These two protein chains interact to form a complex.

Sequence of chain A:
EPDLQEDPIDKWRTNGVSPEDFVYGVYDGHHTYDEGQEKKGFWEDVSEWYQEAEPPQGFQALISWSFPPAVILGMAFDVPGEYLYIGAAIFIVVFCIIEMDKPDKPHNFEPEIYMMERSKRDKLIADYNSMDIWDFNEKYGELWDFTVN

Sequence of chain B:
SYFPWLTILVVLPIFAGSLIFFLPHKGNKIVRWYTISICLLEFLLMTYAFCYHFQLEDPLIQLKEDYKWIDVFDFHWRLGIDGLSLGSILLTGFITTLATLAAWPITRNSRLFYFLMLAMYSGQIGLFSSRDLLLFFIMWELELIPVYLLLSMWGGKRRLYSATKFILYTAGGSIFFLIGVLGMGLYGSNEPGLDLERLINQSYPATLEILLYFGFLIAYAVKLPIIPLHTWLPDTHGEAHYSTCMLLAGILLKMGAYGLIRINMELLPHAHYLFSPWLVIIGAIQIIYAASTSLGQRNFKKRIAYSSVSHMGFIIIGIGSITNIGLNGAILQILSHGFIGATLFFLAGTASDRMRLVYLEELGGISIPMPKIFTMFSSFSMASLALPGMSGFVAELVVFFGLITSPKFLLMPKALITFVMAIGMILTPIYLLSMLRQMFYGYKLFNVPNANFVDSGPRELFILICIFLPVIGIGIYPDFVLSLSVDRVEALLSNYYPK

Interface contacts:
Residue G442 in chain B is in contact with residue S24 in chain A (closest heavy-atom distance 4.2 Å).
Residue Y443 in chain B is in contact with residue P25 in chain A (closest heavy-atom distance 2.9 Å).
Residue W33 in chain B is in contact with residue M106 in chain A (closest heavy-atom distance 4.3 Å).
Residue T107 in chain B interacts with residue E116 in chain A (closest heavy-atom distance 2.9 Å).
Residue T107 in chain B contacts residue N114 in chain A (closest heavy-atom distance 3.1 Å).
Residue Y48 in chain B is in contact with residue Y91 in chain A (closest heavy-atom distance 3.3 Å).
Residue G365 in chain B is in contact with residue V23 in chain A (closest heavy-atom distance 4.3 Å).
Residue T47 in chain B interacts with residue Y91 in chain A (closest heavy-atom distance 3.5 Å).
Residue W33 in chain B contacts residue F101 in chain A (closest heavy-atom distance 4.2 Å).
Residue L41 in chain B contacts residue I98 in chain A (closest heavy-atom distance 3.6 Å).
Residue W33 in chain B contacts residue E105 in chain A (closest heavy-atom distance 3.5 Å).
Residue Q438 in chain B interacts with residue N21 in chain A (closest heavy-atom distance 4.3 Å).
Residue R437 in chain B is in contact with residue G22 in chain A (closest heavy-atom distance 4.3 Å).
Residue G364 in chain B contacts residue V23 in chain A (closest heavy-atom distance 4.0 Å).
Residue K29 in chain B is in contact with residue N114 in chain A (closest heavy-atom distance 3.9 Å).
Residue C51 in chain B interacts with residue Y91 in chain A (closest heavy-atom distance 4.2 Å).
Residue Y52 in chain B interacts with residue E88 in chain A (closest heavy-atom distance 4.3 Å).
Residue Y443 in chain B contacts residue Y30 in chain A (closest heavy-atom distance 4.0 Å).
Residue R437 in chain B is in contact with residue R19 in chain A (closest heavy-atom distance 4.5 Å).
Residue E362 in chain B interacts with residue V23 in chain A (closest heavy-atom distance 4.5 Å).
Residue Y34 in chain B is in contact with residue C102 in chain A (closest heavy-atom distance 4.5 Å).
Residue S37 in chain B interacts with residue C102 in chain A (closest heavy-atom distance 3.8 Å).
Residue Q438 in chain B contacts residue R19 in chain A (closest heavy-atom distance 3.8 Å).
Residue T107 in chain B contacts residue F115 in chain A (closest heavy-atom distance 3.4 Å).
Residue Y48 in chain B is in contact with residue G87 in chain A (closest heavy-atom distance 4.6 Å).
Residue W33 in chain B contacts residue C102 in chain A (closest heavy-atom distance 3.5 Å).
Residue Q438 in chain B interacts with residue T20 in chain A (closest heavy-atom distance 3.5 Å).
Residue G27 in chain B is in contact with residue E116 in chain A (closest heavy-atom distance 4.4 Å).
Residue Y443 in chain B is in contact with residue H36 in chain A (closest heavy-atom distance 3.3 Å).
Residue T107 in chain B is in contact with residue H113 in chain A (closest heavy-atom distance 4.5 Å).
Residue Q438 in chain B interacts with residue V23 in chain A (closest heavy-atom distance 4.3 Å).
Residue R108 in chain B is in contact with residue E116 in chain A (closest heavy-atom distance 2.8 Å).
Residue Y48 in chain B interacts with residue E88 in chain A (closest heavy-atom distance 4.2 Å).
Residue R108 in chain B is in contact with residue P117 in chain A (closest heavy-atom distance 4.0 Å).
Residue G442 in chain B interacts with residue V23 in chain A (closest heavy-atom distance 4.5 Å).
Residue L41 in chain B interacts with residue A95 in chain A (closest heavy-atom distance 4.5 Å).
Residue Y52 in chain B interacts with residue G87 in chain A (closest heavy-atom distance 3.2 Å).
Residue P24 in chain B is in contact with residue I139 in chain A (closest heavy-atom distance 4.2 Å).
Residue I30 in chain B is in contact with residue M106 in chain A (closest heavy-atom distance 4.5 Å).
Residue E361 in chain B is in contact with residue W18 in chain A (closest heavy-atom distance 2.8 Å).
Residue G27 in chain B interacts with residue F115 in chain A (closest heavy-atom distance 3.7 Å).
Residue L363 in chain B contacts residue V23 in chain A (closest heavy-atom distance 3.2 Å).
Residue L44 in chain B is in contact with residue Y91 in chain A (closest heavy-atom distance 4.2 Å).
Residue K444 in chain B is in contact with residue V23 in chain A (closest heavy-atom distance 4.4 Å).
Residue T107 in chain B contacts residue P117 in chain A (closest heavy-atom distance 4.2 Å).
Residue N109 in chain B contacts residue E116 in chain A (closest heavy-atom distance 4.6 Å).
Residue R32 in chain B interacts with residue N114 in chain A (closest heavy-atom distance 3.6 Å).
Residue Q438 in chain B interacts with residue W18 in chain A (closest heavy-atom distance 4.3 Å).
Residue R437 in chain B is in contact with residue N21 in chain A (closest heavy-atom distance 2.4 Å).
Residue R437 in chain B is in contact with residue T20 in chain A (closest heavy-atom distance 4.6 Å).
Residue S37 in chain B interacts with residue I98 in chain A (closest heavy-atom distance 4.3 Å).
Residue N28 in chain B is in contact with residue N114 in chain A (closest heavy-atom distance 3.2 Å).
Residue L44 in chain B contacts residue A94 in chain A (closest heavy-atom distance 3.8 Å).
Residue L295 in chain B contacts residue R19 in chain A (closest heavy-atom distance 4.0 Å).
Residue L44 in chain B is in contact with residue A95 in chain A (closest heavy-atom distance 4.2 Å).
Residue Y441 in chain B is in contact with residue V23 in chain A (closest heavy-atom distance 4.4 Å).
Residue E361 in chain B interacts with residue V23 in chain A (closest heavy-atom distance 3.6 Å).
Residue Y443 in chain B contacts residue S24 in chain A (closest heavy-atom distance 3.7 Å).
Residue Y443 in chain B is in contact with residue V23 in chain A (closest heavy-atom distance 4.5 Å).
Residue L40 in chain B contacts residue I98 in chain A (closest heavy-atom distance 3.8 Å).